Residue-level contacts at the interface:
Residue F137 in the second protein contacts residue V321 in the first protein (closest heavy-atom distance 3.5 Å).
Residue S140 in the second protein contacts residue Q309 in the first protein (closest heavy-atom distance 3.6 Å).
Residue A317 in the second protein contacts residue F137 in the first protein (closest heavy-atom distance 3.4 Å).
Residue Q309 in the second protein is in contact with residue F137 in the first protein (closest heavy-atom distance 2.9 Å).
Residue D215 in the second protein contacts residue H141 in the first protein (closest heavy-atom distance 3.5 Å).
Residue L219 in the second protein is in contact with residue R184 in the first protein (closest heavy-atom distance 3.7 Å).
Residue P97 in the second protein interacts with residue E310 in the first protein (closest heavy-atom distance 3.6 Å).
Residue F137 in the second protein is in contact with residue E254 in the first protein (closest heavy-atom distance 3.0 Å).
Residue A183 in the second protein contacts residue R184 in the first protein (closest heavy-atom distance 3.5 Å).
Residue R223 in the second protein interacts with residue D191 in the first protein (closest heavy-atom distance 3.1 Å).
Residue D222 in the second protein interacts with residue K142 in the first protein (closest heavy-atom distance 2.9 Å).
Residue A183 in the second protein contacts residue A183 in the first protein (closest heavy-atom distance 3.6 Å).
Residue R91 in the second protein interacts with residue A311 in the first protein (closest heavy-atom distance 3.0 Å).
Residue R223 in the second protein contacts residue L187 in the first protein (closest heavy-atom distance 3.4 Å).
Residue E310 in the second protein interacts with residue P97 in the first protein (closest heavy-atom distance 3.6 Å).
Residue H141 in the second protein contacts residue E254 in the first protein (closest heavy-atom distance 2.9 Å).
Residue F137 in the second protein is in contact with residue A317 in the first protein (closest heavy-atom distance 3.4 Å).
Residue K176 in the second protein is in contact with residue G210 in the first protein (closest heavy-atom distance 2.8 Å).
Residue Q312 in the second protein contacts residue Q138 in the first protein (closest heavy-atom distance 3.0 Å).
Residue Q312 in the second protein contacts residue P97 in the first protein (closest heavy-atom distance 3.6 Å).
Residue S212 in the second protein contacts residue H141 in the first protein (closest heavy-atom distance 3.6 Å).
Residue L187 in the second protein interacts with residue R223 in the first protein (closest heavy-atom distance 3.4 Å).
Residue E254 in the second protein contacts residue H141 in the first protein (closest heavy-atom distance 2.9 Å).
Residue T250 in the second protein contacts residue F137 in the first protein (closest heavy-atom distance 3.5 Å).
Residue T95 in the second protein contacts residue Q312 in the first protein (closest heavy-atom distance 2.8 Å).
Residue A311 in the second protein contacts residue R91 in the first protein (closest heavy-atom distance 3.0 Å).
Residue Q309 in the second protein is in contact with residue S140 in the first protein (closest heavy-atom distance 3.6 Å).
Residue P314 in the second protein contacts residue Y135 in the first protein (closest heavy-atom distance 3.3 Å).
Residue Y135 in the second protein interacts with residue P314 in the first protein (closest heavy-atom distance 3.3 Å).
Residue Q138 in the second protein interacts with residue Q309 in the first protein (closest heavy-atom distance 3.4 Å).
Residue Q218 in the second protein contacts residue K142 in the first protein (closest heavy-atom distance 3.6 Å).
Residue E190 in the second protein contacts residue L187 in the first protein (closest heavy-atom distance 3.5 Å).
Residue P97 in the second protein contacts residue Q312 in the first protein (closest heavy-atom distance 3.6 Å).
Residue L187 in the second protein interacts with residue L187 in the first protein (closest heavy-atom distance 3.6 Å).
Residue Q138 in the second protein interacts with residue P314 in the first protein (closest heavy-atom distance 3.6 Å).
Residue Q309 in the second protein is in contact with residue V139 in the first protein (closest heavy-atom distance 3.3 Å).
Residue P136 in the second protein interacts with residue Q318 in the first protein (closest heavy-atom distance 3.0 Å).
Residue R184 in the second protein contacts residue A183 in the first protein (closest heavy-atom distance 3.5 Å).
Residue H141 in the second protein contacts residue D215 in the first protein (closest heavy-atom distance 3.6 Å).
Residue D191 in the second protein contacts residue R223 in the first protein (closest heavy-atom distance 3.2 Å).
Residue G210 in the second protein is in contact with residue K176 in the first protein (closest heavy-atom distance 2.9 Å).
Residue Q309 in the second protein interacts with residue Q138 in the first protein (closest heavy-atom distance 3.5 Å).
Residue V321 in the second protein is in contact with residue F137 in the first protein (closest heavy-atom distance 3.5 Å).
Residue D215 in the second protein contacts residue R184 in the first protein (closest heavy-atom distance 2.8 Å).
Residue F253 in the second protein is in contact with residue F137 in the first protein (closest heavy-atom distance 3.7 Å).
Residue F137 in the second protein is in contact with residue Q309 in the first protein (closest heavy-atom distance 3.0 Å).
Residue R91 in the second protein is in contact with residue Q312 in the first protein (closest heavy-atom distance 3.0 Å).
Residue K142 in the second protein contacts residue Q218 in the first protein (closest heavy-atom distance 3.7 Å).
Residue Q138 in the second protein contacts residue Q312 in the first protein (closest heavy-atom distance 3.0 Å).
Residue E190 in the second protein contacts residue R223 in the first protein (closest heavy-atom distance 3.0 Å).
Residue R184 in the second protein interacts with residue D215 in the first protein (closest heavy-atom distance 2.8 Å).
Residue P314 in the second protein interacts with residue Q138 in the first protein (closest heavy-atom distance 3.5 Å).
Residue Q312 in the second protein is in contact with residue T95 in the first protein (closest heavy-atom distance 2.8 Å).
Residue E254 in the second protein interacts with residue F137 in the first protein (closest heavy-atom distance 3.0 Å).
Residue Q312 in the second protein interacts with residue R91 in the first protein (closest heavy-atom distance 3.0 Å).
Residue F137 in the second protein contacts residue T250 in the first protein (closest heavy-atom distance 3.5 Å).
Residue V139 in the second protein contacts residue Q309 in the first protein (closest heavy-atom distance 3.3 Å).
Residue K142 in the second protein contacts residue D222 in the first protein (closest heavy-atom distance 2.9 Å).
Residue H141 in the second protein contacts residue S212 in the first protein (closest heavy-atom distance 3.6 Å).
Residue Q318 in the second protein interacts with residue P136 in the first protein (closest heavy-atom distance 3.0 Å).

Sequence of the second protein:
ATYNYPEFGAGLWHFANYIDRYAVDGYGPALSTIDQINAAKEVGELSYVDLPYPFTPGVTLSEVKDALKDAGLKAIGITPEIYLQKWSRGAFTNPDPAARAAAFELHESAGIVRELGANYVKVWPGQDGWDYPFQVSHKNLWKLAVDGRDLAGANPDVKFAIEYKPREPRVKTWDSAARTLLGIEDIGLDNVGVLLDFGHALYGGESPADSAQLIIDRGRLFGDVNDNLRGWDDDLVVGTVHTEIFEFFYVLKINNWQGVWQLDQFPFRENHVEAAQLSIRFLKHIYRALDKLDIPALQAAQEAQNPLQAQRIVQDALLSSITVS

Sequence of the first protein:
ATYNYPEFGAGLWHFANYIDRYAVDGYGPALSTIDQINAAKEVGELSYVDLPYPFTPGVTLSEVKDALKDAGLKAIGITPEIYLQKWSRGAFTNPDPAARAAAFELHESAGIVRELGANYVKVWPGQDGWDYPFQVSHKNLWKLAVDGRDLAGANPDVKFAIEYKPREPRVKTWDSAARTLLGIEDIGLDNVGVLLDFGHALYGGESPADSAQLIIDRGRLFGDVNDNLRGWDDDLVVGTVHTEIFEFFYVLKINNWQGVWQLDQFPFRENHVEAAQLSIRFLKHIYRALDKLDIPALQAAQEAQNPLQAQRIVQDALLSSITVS

These two protein chains interact to form a complex.